Sequence of protein 1:
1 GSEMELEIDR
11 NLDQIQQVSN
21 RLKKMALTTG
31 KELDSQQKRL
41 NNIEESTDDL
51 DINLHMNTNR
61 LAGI

Contacts between the two chains:
Residue L50 in protein 1 contacts residue L42 in protein 2 (closest heavy-atom distance 3.8 Å).
Residue D9 in protein 1 interacts with residue R3 in protein 2 (closest heavy-atom distance 3.3 Å).
Residue Q37 in protein 1 interacts with residue R31 in protein 2 (closest heavy-atom distance 3.9 Å).
Residue Q37 in protein 1 is in contact with residue E27 in protein 2 (closest heavy-atom distance 3.2 Å).
Residue L40 in protein 1 contacts residue R28 in protein 2 (closest heavy-atom distance 3.8 Å).
Residue L12 in protein 1 interacts with residue R3 in protein 2 (closest heavy-atom distance 3.7 Å).
Residue Q16 in protein 1 is in contact with residue R3 in protein 2 (closest heavy-atom distance 3.0 Å).
Residue L54 in protein 1 interacts with residue A46 in protein 2 (closest heavy-atom distance 4.0 Å).
Residue L61 in protein 1 contacts residue A53 in protein 2 (closest heavy-atom distance 3.7 Å).
Residue N20 in protein 1 contacts residue E10 in protein 2 (closest heavy-atom distance 3.4 Å).
Residue H55 in protein 1 contacts residue S45 in protein 2 (closest heavy-atom distance 2.8 Å).
Residue D51 in protein 1 contacts residue L42 in protein 2 (closest heavy-atom distance 3.7 Å).
Residue L27 in protein 1 is in contact with residue I17 in protein 2 (closest heavy-atom distance 3.5 Å).
Residue I43 in protein 1 is in contact with residue I35 in protein 2 (closest heavy-atom distance 3.7 Å).
Residue S19 in protein 1 interacts with residue I11 in protein 2 (closest heavy-atom distance 3.9 Å).
Residue L40 in protein 1 contacts residue I35 in protein 2 (closest heavy-atom distance 3.4 Å).
Residue T47 in protein 1 contacts residue A39 in protein 2 (closest heavy-atom distance 3.9 Å).
Residue K23 in protein 1 contacts residue E10 in protein 2 (closest heavy-atom distance 3.3 Å).
Residue S19 in protein 1 is in contact with residue L7 in protein 2 (closest heavy-atom distance 3.8 Å).
Residue Q16 in protein 1 contacts residue L7 in protein 2 (closest heavy-atom distance 3.9 Å).
Residue L33 in protein 1 is in contact with residue R28 in protein 2 (closest heavy-atom distance 3.8 Å).
Residue L40 in protein 1 interacts with residue L32 in protein 2 (closest heavy-atom distance 3.8 Å).
Residue L54 in protein 1 interacts with residue F49 in protein 2 (closest heavy-atom distance 3.8 Å).
Residue E44 in protein 1 is in contact with residue R31 in protein 2 (closest heavy-atom distance 3.0 Å).
Residue G30 in protein 1 contacts residue N21 in protein 2 (closest heavy-atom distance 3.1 Å).
Residue N41 in protein 1 contacts residue R31 in protein 2 (closest heavy-atom distance 3.8 Å).
Residue D13 in protein 1 interacts with residue R3 in protein 2 (closest heavy-atom distance 2.9 Å).
Residue T29 in protein 1 contacts residue N21 in protein 2 (closest heavy-atom distance 3.9 Å).
Residue L22 in protein 1 interacts with residue T14 in protein 2 (closest heavy-atom distance 3.8 Å).
Residue D51 in protein 1 contacts residue N41 in protein 2 (closest heavy-atom distance 3.2 Å).
Residue T47 in protein 1 is in contact with residue K38 in protein 2 (closest heavy-atom distance 3.4 Å).
Residue L61 in protein 1 is in contact with residue F49 in protein 2 (closest heavy-atom distance 3.8 Å).
Residue D51 in protein 1 is in contact with residue S45 in protein 2 (closest heavy-atom distance 2.5 Å).
Residue A26 in protein 1 contacts residue N21 in protein 2 (closest heavy-atom distance 2.9 Å).
Residue Q37 in protein 1 interacts with residue R28 in protein 2 (closest heavy-atom distance 3.4 Å).
Residue L61 in protein 1 is in contact with residue V56 in protein 2 (closest heavy-atom distance 3.2 Å).
Residue A26 in protein 1 contacts residue I17 in protein 2 (closest heavy-atom distance 3.5 Å).
Residue E44 in protein 1 interacts with residue S34 in protein 2 (closest heavy-atom distance 2.4 Å).
Residue T47 in protein 1 interacts with residue L42 in protein 2 (closest heavy-atom distance 4.0 Å).
Residue I64 in protein 1 interacts with residue V56 in protein 2 (closest heavy-atom distance 3.6 Å).
Residue E44 in protein 1 contacts residue I35 in protein 2 (closest heavy-atom distance 3.7 Å).
Residue A26 in protein 1 is in contact with residue T14 in protein 2 (closest heavy-atom distance 4.0 Å).
Residue L33 in protein 1 is in contact with residue K24 in protein 2 (closest heavy-atom distance 3.9 Å).
Residue I64 in protein 1 is in contact with residue M60 in protein 2 (closest heavy-atom distance 4.1 Å).
Residue K23 in protein 1 is in contact with residue T14 in protein 2 (closest heavy-atom distance 3.3 Å).
Residue S19 in protein 1 interacts with residue E10 in protein 2 (closest heavy-atom distance 2.6 Å).
Residue G30 in protein 1 interacts with residue K24 in protein 2 (closest heavy-atom distance 3.9 Å).
Residue K23 in protein 1 contacts residue D13 in protein 2 (closest heavy-atom distance 3.4 Å).
Residue L33 in protein 1 is in contact with residue N21 in protein 2 (closest heavy-atom distance 3.7 Å).
Residue I15 in protein 1 interacts with residue L7 in protein 2 (closest heavy-atom distance 3.6 Å).
Residue L40 in protein 1 interacts with residue R31 in protein 2 (closest heavy-atom distance 3.7 Å).
Residue A26 in protein 1 contacts residue M18 in protein 2 (closest heavy-atom distance 3.8 Å).
Residue D34 in protein 1 is in contact with residue K24 in protein 2 (closest heavy-atom distance 2.9 Å).
Residue T58 in protein 1 interacts with residue F49 in protein 2 (closest heavy-atom distance 3.3 Å).
Residue L12 in protein 1 is in contact with residue T4 in protein 2 (closest heavy-atom distance 3.6 Å).
Residue L54 in protein 1 interacts with residue S45 in protein 2 (closest heavy-atom distance 4.1 Å).
Residue L54 in protein 1 contacts residue L42 in protein 2 (closest heavy-atom distance 3.6 Å).
Residue E44 in protein 1 contacts residue K38 in protein 2 (closest heavy-atom distance 3.4 Å).
Residue T58 in protein 1 contacts residue G48 in protein 2 (closest heavy-atom distance 4.0 Å).
Residue Q36 in protein 1 contacts residue R28 in protein 2 (closest heavy-atom distance 2.7 Å).

Sequence of protein 2:
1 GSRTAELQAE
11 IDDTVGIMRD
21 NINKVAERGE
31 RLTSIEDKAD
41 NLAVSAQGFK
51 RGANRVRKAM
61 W

These two protein chains interact to form a complex.